Sequence of protein 1:
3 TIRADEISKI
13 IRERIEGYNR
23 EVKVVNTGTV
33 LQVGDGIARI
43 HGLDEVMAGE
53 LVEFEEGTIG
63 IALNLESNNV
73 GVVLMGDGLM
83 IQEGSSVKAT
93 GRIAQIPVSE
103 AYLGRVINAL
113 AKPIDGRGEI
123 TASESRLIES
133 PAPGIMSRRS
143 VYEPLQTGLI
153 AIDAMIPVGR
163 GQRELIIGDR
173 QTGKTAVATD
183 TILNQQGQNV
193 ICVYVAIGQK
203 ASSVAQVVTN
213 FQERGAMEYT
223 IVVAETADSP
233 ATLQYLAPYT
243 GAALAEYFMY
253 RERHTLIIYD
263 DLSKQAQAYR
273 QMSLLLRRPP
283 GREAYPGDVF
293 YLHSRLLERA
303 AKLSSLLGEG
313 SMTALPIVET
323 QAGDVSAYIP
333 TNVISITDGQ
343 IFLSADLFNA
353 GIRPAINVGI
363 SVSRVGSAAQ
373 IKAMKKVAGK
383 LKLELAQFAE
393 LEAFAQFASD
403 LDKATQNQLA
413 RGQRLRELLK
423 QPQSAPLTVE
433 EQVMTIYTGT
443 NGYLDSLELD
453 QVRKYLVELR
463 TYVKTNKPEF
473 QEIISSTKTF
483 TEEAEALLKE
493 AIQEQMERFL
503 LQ

Sequence of protein 2:
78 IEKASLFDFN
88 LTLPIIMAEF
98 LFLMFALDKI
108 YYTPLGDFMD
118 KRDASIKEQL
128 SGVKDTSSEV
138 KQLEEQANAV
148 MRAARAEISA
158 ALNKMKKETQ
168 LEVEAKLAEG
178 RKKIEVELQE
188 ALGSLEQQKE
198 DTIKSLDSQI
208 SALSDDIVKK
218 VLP

These two protein chains interact to form a complex.

Interface contacts:
Residue I17 in protein 1 is in contact with residue V215 in protein 2 (closest heavy-atom distance 2.7 Å).
Residue R14 in protein 1 contacts residue D213 in protein 2 (closest heavy-atom distance 0.5 Å).
Residue A6 in protein 1 is in contact with residue D204 in protein 2 (closest heavy-atom distance 1.9 Å).
Residue R5 in protein 1 contacts residue I200 in protein 2 (closest heavy-atom distance 1.5 Å).
Residue I17 in protein 1 contacts residue K217 in protein 2 (closest heavy-atom distance 1.3 Å).
Residue T3 in protein 1 interacts with residue D198 in protein 2 (closest heavy-atom distance 3.2 Å).
Residue A6 in protein 1 contacts residue L203 in protein 2 (closest heavy-atom distance 0.9 Å).
Residue I4 in protein 1 contacts residue L203 in protein 2 (closest heavy-atom distance 2.5 Å).
Residue A6 in protein 1 interacts with residue I207 in protein 2 (closest heavy-atom distance 1.8 Å).
Residue E15 in protein 1 interacts with residue D213 in protein 2 (closest heavy-atom distance 2.0 Å).
Residue D7 in protein 1 is in contact with residue L203 in protein 2 (closest heavy-atom distance 1.1 Å).
Residue S10 in protein 1 contacts residue S205 in protein 2 (closest heavy-atom distance 2.9 Å).
Residue I13 in protein 1 is in contact with residue S211 in protein 2 (closest heavy-atom distance 2.4 Å).
Residue R5 in protein 1 is in contact with residue Q206 in protein 2 (closest heavy-atom distance 3.0 Å).
Residue I9 in protein 1 interacts with residue L210 in protein 2 (closest heavy-atom distance 1.1 Å).
Residue I13 in protein 1 interacts with residue L210 in protein 2 (closest heavy-atom distance 0.9 Å).
Residue I17 in protein 1 contacts residue I214 in protein 2 (closest heavy-atom distance 1.7 Å).
Residue I9 in protein 1 contacts residue I207 in protein 2 (closest heavy-atom distance 2.2 Å).
Residue Q504 in protein 1 contacts residue R152 in protein 2 (closest heavy-atom distance 1.0 Å).
Residue I4 in protein 1 is in contact with residue S202 in protein 2 (closest heavy-atom distance 1.1 Å).
Residue T3 in protein 1 contacts residue Q195 in protein 2 (closest heavy-atom distance 1.5 Å).
Residue I13 in protein 1 interacts with residue I214 in protein 2 (closest heavy-atom distance 2.1 Å).
Residue I12 in protein 1 is in contact with residue D213 in protein 2 (closest heavy-atom distance 1.9 Å).
Residue R500 in protein 1 interacts with residue R152 in protein 2 (closest heavy-atom distance 2.8 Å).
Residue K11 in protein 1 contacts residue Q206 in protein 2 (closest heavy-atom distance 2.1 Å).
Residue K11 in protein 1 is in contact with residue D213 in protein 2 (closest heavy-atom distance 2.4 Å).
Residue E18 in protein 1 is in contact with residue K217 in protein 2 (closest heavy-atom distance 1.8 Å).
Residue R14 in protein 1 is in contact with residue K217 in protein 2 (closest heavy-atom distance 2.8 Å).
Residue R5 in protein 1 is in contact with residue L203 in protein 2 (closest heavy-atom distance 2.4 Å).
Residue S10 in protein 1 interacts with residue A209 in protein 2 (closest heavy-atom distance 0.9 Å).
Residue T3 in protein 1 is in contact with residue I200 in protein 2 (closest heavy-atom distance 2.4 Å).
Residue R14 in protein 1 is in contact with residue D212 in protein 2 (closest heavy-atom distance 2.1 Å).
Residue D7 in protein 1 is in contact with residue Q206 in protein 2 (closest heavy-atom distance 2.0 Å).
Residue D7 in protein 1 interacts with residue D204 in protein 2 (closest heavy-atom distance 2.6 Å).
Residue T3 in protein 1 interacts with residue T199 in protein 2 (closest heavy-atom distance 0.7 Å).
Residue R14 in protein 1 contacts residue K216 in protein 2 (closest heavy-atom distance 2.1 Å).
Residue R14 in protein 1 interacts with residue L210 in protein 2 (closest heavy-atom distance 3.4 Å).
Residue I17 in protein 1 interacts with residue K216 in protein 2 (closest heavy-atom distance 2.8 Å).
Residue A6 in protein 1 interacts with residue S205 in protein 2 (closest heavy-atom distance 2.4 Å).
Residue I12 in protein 1 contacts residue Q206 in protein 2 (closest heavy-atom distance 2.1 Å).
Residue E8 in protein 1 interacts with residue Q206 in protein 2 (closest heavy-atom distance 0.7 Å).
Residue S10 in protein 1 contacts residue Q206 in protein 2 (closest heavy-atom distance 1.4 Å).
Residue I13 in protein 1 contacts residue D213 in protein 2 (closest heavy-atom distance 1.6 Å).
Residue T3 in protein 1 is in contact with residue K196 in protein 2 (closest heavy-atom distance 2.0 Å).
Residue R16 in protein 1 contacts residue I214 in protein 2 (closest heavy-atom distance 3.2 Å).
Residue A6 in protein 1 is in contact with residue S202 in protein 2 (closest heavy-atom distance 2.7 Å).
Residue I9 in protein 1 is in contact with residue Q206 in protein 2 (closest heavy-atom distance 0.8 Å).
Residue I17 in protein 1 interacts with residue V218 in protein 2 (closest heavy-atom distance 1.1 Å).
Residue I4 in protein 1 contacts residue T199 in protein 2 (closest heavy-atom distance 1.0 Å).
Residue E8 in protein 1 interacts with residue L203 in protein 2 (closest heavy-atom distance 1.9 Å).
Residue R14 in protein 1 interacts with residue I214 in protein 2 (closest heavy-atom distance 2.9 Å).
Residue A6 in protein 1 is in contact with residue Q206 in protein 2 (closest heavy-atom distance 1.8 Å).
Residue S10 in protein 1 interacts with residue L210 in protein 2 (closest heavy-atom distance 1.4 Å).
Residue D7 in protein 1 contacts residue S205 in protein 2 (closest heavy-atom distance 2.6 Å).
Residue I4 in protein 1 interacts with residue D198 in protein 2 (closest heavy-atom distance 3.1 Å).
Residue R5 in protein 1 is in contact with residue S202 in protein 2 (closest heavy-atom distance 3.0 Å).
Residue L503 in protein 1 is in contact with residue R152 in protein 2 (closest heavy-atom distance 1.2 Å).
Residue I17 in protein 1 is in contact with residue D213 in protein 2 (closest heavy-atom distance 2.4 Å).
Residue R5 in protein 1 is in contact with residue T199 in protein 2 (closest heavy-atom distance 2.6 Å).
Residue I12 in protein 1 is in contact with residue L210 in protein 2 (closest heavy-atom distance 1.9 Å).